Sequence of chain B:
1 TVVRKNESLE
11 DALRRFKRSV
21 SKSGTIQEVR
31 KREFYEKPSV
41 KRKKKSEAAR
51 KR

This data describes a binding interaction between two proteins.

Interface contacts:
Residue V93 in chain A interacts with residue N6 in chain B (closest heavy-atom distance 4.6 Å).
Residue V93 in chain A is in contact with residue R15 in chain B (closest heavy-atom distance 3.6 Å).
Residue R97 in chain A contacts residue T1 in chain B (closest heavy-atom distance 3.9 Å).
Residue R114 in chain A contacts residue R30 in chain B (closest heavy-atom distance 2.3 Å).
Residue T94 in chain A interacts with residue R15 in chain B (closest heavy-atom distance 4.5 Å).
Residue E80 in chain A interacts with residue F16 in chain B (closest heavy-atom distance 3.5 Å).
Residue A95 in chain A contacts residue V2 in chain B (closest heavy-atom distance 4.0 Å).
Residue D98 in chain A interacts with residue F16 in chain B (closest heavy-atom distance 4.1 Å).
Residue R114 in chain A is in contact with residue Y35 in chain B (closest heavy-atom distance 3.5 Å).
Residue E80 in chain A contacts residue A12 in chain B (closest heavy-atom distance 3.1 Å).
Residue A95 in chain A is in contact with residue V3 in chain B (closest heavy-atom distance 3.6 Å).
Residue I96 in chain A interacts with residue V3 in chain B (closest heavy-atom distance 4.2 Å).
Residue R112 in chain A is in contact with residue R32 in chain B (closest heavy-atom distance 4.7 Å).
Residue I83 in chain A contacts residue A12 in chain B (closest heavy-atom distance 4.5 Å).
Residue R114 in chain A contacts residue E33 in chain B (closest heavy-atom distance 3.4 Å).
Residue T94 in chain A contacts residue K5 in chain B (closest heavy-atom distance 3.3 Å).
Residue P109 in chain A interacts with residue R32 in chain B (closest heavy-atom distance 4.9 Å).
Residue V93 in chain A interacts with residue L9 in chain B (closest heavy-atom distance 3.7 Å).
Residue R84 in chain A contacts residue L9 in chain B (closest heavy-atom distance 3.5 Å).
Residue Q87 in chain A interacts with residue E7 in chain B (closest heavy-atom distance 4.8 Å).
Residue E80 in chain A interacts with residue L13 in chain B (closest heavy-atom distance 4.0 Å).
Residue R113 in chain A is in contact with residue V29 in chain B (closest heavy-atom distance 3.8 Å).
Residue V99 in chain A is in contact with residue T1 in chain B (closest heavy-atom distance 3.0 Å).
Residue I96 in chain A contacts residue R4 in chain B (closest heavy-atom distance 4.0 Å).
Residue P110 in chain A interacts with residue R32 in chain B (closest heavy-atom distance 4.7 Å).
Residue E80 in chain A interacts with residue L9 in chain B (closest heavy-atom distance 2.8 Å).
Residue R97 in chain A contacts residue V2 in chain B (closest heavy-atom distance 3.5 Å).
Residue R114 in chain A is in contact with residue F34 in chain B (closest heavy-atom distance 2.5 Å).
Residue S81 in chain A contacts residue E10 in chain B (closest heavy-atom distance 4.5 Å).
Residue R114 in chain A is in contact with residue V29 in chain B (closest heavy-atom distance 4.3 Å).
Residue Q87 in chain A contacts residue L9 in chain B (closest heavy-atom distance 3.2 Å).
Residue I96 in chain A interacts with residue F16 in chain B (closest heavy-atom distance 3.3 Å).
Residue A95 in chain A interacts with residue R4 in chain B (closest heavy-atom distance 3.5 Å).
Residue E69 in chain A contacts residue V3 in chain B (closest heavy-atom distance 4.6 Å).
Residue R114 in chain A interacts with residue K31 in chain B (closest heavy-atom distance 2.7 Å).
Residue R79 in chain A is in contact with residue F16 in chain B (closest heavy-atom distance 3.1 Å).
Residue R84 in chain A interacts with residue E10 in chain B (closest heavy-atom distance 3.4 Å).
Residue I96 in chain A contacts residue V2 in chain B (closest heavy-atom distance 2.8 Å).
Residue H104 in chain A is in contact with residue R32 in chain B (closest heavy-atom distance 3.5 Å).
Residue R114 in chain A is in contact with residue R32 in chain B (closest heavy-atom distance 3.7 Å).
Residue S81 in chain A contacts residue L9 in chain B (closest heavy-atom distance 3.4 Å).
Residue R112 in chain A is in contact with residue E33 in chain B (closest heavy-atom distance 2.6 Å).
Residue P109 in chain A contacts residue Y35 in chain B (closest heavy-atom distance 4.4 Å).
Residue I96 in chain A contacts residue R15 in chain B (closest heavy-atom distance 3.9 Å).
Residue R113 in chain A interacts with residue R30 in chain B (closest heavy-atom distance 3.8 Å).
Residue A95 in chain A contacts residue R15 in chain B (closest heavy-atom distance 4.6 Å).
Residue T94 in chain A is in contact with residue V3 in chain B (closest heavy-atom distance 3.3 Å).
Residue R113 in chain A contacts residue E33 in chain B (closest heavy-atom distance 3.2 Å).
Residue K111 in chain A interacts with residue E33 in chain B (closest heavy-atom distance 3.2 Å).
Residue T94 in chain A interacts with residue R4 in chain B (closest heavy-atom distance 2.9 Å).
Residue V93 in chain A contacts residue R4 in chain B (closest heavy-atom distance 4.8 Å).
Residue I83 in chain A interacts with residue L9 in chain B (closest heavy-atom distance 3.2 Å).
Residue V72 in chain A contacts residue F16 in chain B (closest heavy-atom distance 3.6 Å).
Residue I83 in chain A interacts with residue F16 in chain B (closest heavy-atom distance 3.5 Å).
Residue S81 in chain A interacts with residue L13 in chain B (closest heavy-atom distance 4.5 Å).
Residue V70 in chain A is in contact with residue F16 in chain B (closest heavy-atom distance 4.4 Å).
Residue V93 in chain A contacts residue K5 in chain B (closest heavy-atom distance 4.3 Å).
Residue N105 in chain A interacts with residue R32 in chain B (closest heavy-atom distance 3.1 Å).
Residue Q50 in chain A contacts residue E10 in chain B (closest heavy-atom distance 4.6 Å).
Residue K111 in chain A contacts residue R32 in chain B (closest heavy-atom distance 4.8 Å).

Sequence of chain A:
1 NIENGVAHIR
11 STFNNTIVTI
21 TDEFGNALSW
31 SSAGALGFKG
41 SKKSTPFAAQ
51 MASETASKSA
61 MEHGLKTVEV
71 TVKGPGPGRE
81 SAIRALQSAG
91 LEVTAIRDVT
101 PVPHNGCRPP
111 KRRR